Contacts between the two chains:
Residue Y32 in the second protein interacts with residue R3 in the first protein (closest heavy-atom distance 2.9 Å).
Residue Y32 in the second protein interacts with residue P6 in the first protein (closest heavy-atom distance 3.0 Å).
Residue Y39 in the second protein contacts residue G8 in the first protein (closest heavy-atom distance 3.1 Å).
Residue Y32 in the second protein interacts with residue M2 in the first protein (closest heavy-atom distance 4.7 Å).
Residue Y23 in the second protein is in contact with residue I9 in the first protein (closest heavy-atom distance 2.8 Å).
Residue Y41 in the second protein is in contact with residue P5 in the first protein (closest heavy-atom distance 3.0 Å).
Residue Y23 in the second protein contacts residue R10 in the first protein (closest heavy-atom distance 3.3 Å).
Residue Y39 in the second protein is in contact with residue P6 in the first protein (closest heavy-atom distance 4.4 Å).
Residue Y48 in the second protein interacts with residue P4 in the first protein (closest heavy-atom distance 3.2 Å).
Residue Y39 in the second protein interacts with residue I9 in the first protein (closest heavy-atom distance 3.7 Å).
Residue Y23 in the second protein is in contact with residue P6 in the first protein (closest heavy-atom distance 3.3 Å).
Residue Y41 in the second protein contacts residue P6 in the first protein (closest heavy-atom distance 4.3 Å).
Residue N36 in the second protein contacts residue R10 in the first protein (closest heavy-atom distance 3.7 Å).
Residue Y25 in the second protein is in contact with residue R3 in the first protein (closest heavy-atom distance 3.7 Å).
Residue Y32 in the second protein is in contact with residue P5 in the first protein (closest heavy-atom distance 3.5 Å).
Residue D34 in the second protein contacts residue G8 in the first protein (closest heavy-atom distance 4.2 Å).
Residue S21 in the second protein contacts residue P6 in the first protein (closest heavy-atom distance 3.1 Å).
Residue Y41 in the second protein contacts residue P7 in the first protein (closest heavy-atom distance 4.7 Å).
Residue Y40 in the second protein is in contact with residue P7 in the first protein (closest heavy-atom distance 4.4 Å).
Residue S21 in the second protein is in contact with residue I9 in the first protein (closest heavy-atom distance 4.0 Å).
Residue Y32 in the second protein interacts with residue P7 in the first protein (closest heavy-atom distance 3.3 Å).
Residue Y33 in the second protein interacts with residue P7 in the first protein (closest heavy-atom distance 3.7 Å).
Residue S37 in the second protein contacts residue P7 in the first protein (closest heavy-atom distance 4.0 Å).
Residue Y24 in the second protein interacts with residue P6 in the first protein (closest heavy-atom distance 4.6 Å).
Residue Y39 in the second protein contacts residue P5 in the first protein (closest heavy-atom distance 4.9 Å).
Residue Y23 in the second protein is in contact with residue P7 in the first protein (closest heavy-atom distance 3.0 Å).
Residue Y48 in the second protein interacts with residue I9 in the first protein (closest heavy-atom distance 3.4 Å).
Residue S43 in the second protein is in contact with residue R3 in the first protein (closest heavy-atom distance 3.6 Å).
Residue Y39 in the second protein interacts with residue P7 in the first protein (closest heavy-atom distance 3.0 Å).
Residue S21 in the second protein contacts residue P5 in the first protein (closest heavy-atom distance 4.8 Å).
Residue Y41 in the second protein contacts residue P4 in the first protein (closest heavy-atom distance 2.6 Å).
Residue Y48 in the second protein interacts with residue P6 in the first protein (closest heavy-atom distance 4.4 Å).
Residue D34 in the second protein is in contact with residue P7 in the first protein (closest heavy-atom distance 2.9 Å).
Residue Y23 in the second protein interacts with residue G8 in the first protein (closest heavy-atom distance 3.2 Å).
Residue S37 in the second protein is in contact with residue R10 in the first protein (closest heavy-atom distance 2.7 Å).
Residue Y32 in the second protein is in contact with residue P4 in the first protein (closest heavy-atom distance 3.6 Å).
Residue S37 in the second protein is in contact with residue G8 in the first protein (closest heavy-atom distance 3.6 Å).
Residue D34 in the second protein contacts residue R10 in the first protein (closest heavy-atom distance 2.8 Å).
Residue Q46 in the second protein interacts with residue R3 in the first protein (closest heavy-atom distance 4.4 Å).
Residue Y48 in the second protein contacts residue P7 in the first protein (closest heavy-atom distance 4.5 Å).
Residue Q46 in the second protein is in contact with residue P4 in the first protein (closest heavy-atom distance 3.9 Å).
Residue Y41 in the second protein interacts with residue R3 in the first protein (closest heavy-atom distance 3.0 Å).
Residue Y48 in the second protein is in contact with residue P5 in the first protein (closest heavy-atom distance 3.1 Å).
Residue D18 in the second protein interacts with residue P6 in the first protein (closest heavy-atom distance 3.9 Å).

This data describes a binding interaction between two proteins.

Sequence of the first protein:
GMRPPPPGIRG

Sequence of the second protein:
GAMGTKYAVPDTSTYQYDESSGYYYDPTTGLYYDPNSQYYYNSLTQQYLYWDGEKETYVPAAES